Sequence of the second protein:
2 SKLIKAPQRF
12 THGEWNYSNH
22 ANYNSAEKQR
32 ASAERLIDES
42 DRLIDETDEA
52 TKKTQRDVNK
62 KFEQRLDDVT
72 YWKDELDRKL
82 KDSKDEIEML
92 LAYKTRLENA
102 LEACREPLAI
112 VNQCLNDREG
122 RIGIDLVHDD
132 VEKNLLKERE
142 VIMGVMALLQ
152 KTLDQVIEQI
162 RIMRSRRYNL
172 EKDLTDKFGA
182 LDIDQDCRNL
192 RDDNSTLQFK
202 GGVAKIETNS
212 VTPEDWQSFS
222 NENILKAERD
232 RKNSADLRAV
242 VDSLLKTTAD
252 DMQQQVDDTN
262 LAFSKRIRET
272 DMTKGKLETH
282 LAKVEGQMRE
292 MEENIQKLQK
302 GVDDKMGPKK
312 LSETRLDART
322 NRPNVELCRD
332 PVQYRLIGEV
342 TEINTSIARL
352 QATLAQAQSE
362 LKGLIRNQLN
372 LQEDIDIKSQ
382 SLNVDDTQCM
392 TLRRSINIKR

Sequence of the first protein:
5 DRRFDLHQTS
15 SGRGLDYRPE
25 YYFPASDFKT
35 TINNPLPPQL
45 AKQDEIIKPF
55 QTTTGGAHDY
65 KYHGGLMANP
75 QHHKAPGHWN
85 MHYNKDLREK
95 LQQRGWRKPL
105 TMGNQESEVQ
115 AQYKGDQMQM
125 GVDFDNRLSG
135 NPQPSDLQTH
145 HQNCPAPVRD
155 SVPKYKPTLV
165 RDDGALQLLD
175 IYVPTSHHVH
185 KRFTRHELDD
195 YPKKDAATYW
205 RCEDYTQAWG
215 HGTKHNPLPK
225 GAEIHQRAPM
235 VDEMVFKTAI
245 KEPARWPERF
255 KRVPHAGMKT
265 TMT

These two protein chains interact to form a complex.

Residue-level contacts at the interface:
Residue P332 in the second protein interacts with residue Y159 in the first protein (closest heavy-atom distance 3.5 Å).
Residue I338 in the second protein contacts residue V156 in the first protein (closest heavy-atom distance 3.8 Å).
Residue T342 in the second protein is in contact with residue V156 in the first protein (closest heavy-atom distance 4.2 Å).
Residue Y335 in the second protein interacts with residue K160 in the first protein (closest heavy-atom distance 4.6 Å).
Residue R330 in the second protein contacts residue Y159 in the first protein (closest heavy-atom distance 4.0 Å).
Residue D331 in the second protein contacts residue Y159 in the first protein (closest heavy-atom distance 4.4 Å).
Residue G339 in the second protein interacts with residue V156 in the first protein (closest heavy-atom distance 3.7 Å).
Residue Y335 in the second protein interacts with residue P157 in the first protein (closest heavy-atom distance 4.3 Å).
Residue Y335 in the second protein is in contact with residue Y159 in the first protein (closest heavy-atom distance 3.5 Å).
Residue Y335 in the second protein is in contact with residue K158 in the first protein (closest heavy-atom distance 3.2 Å).
Residue I338 in the second protein is in contact with residue P157 in the first protein (closest heavy-atom distance 4.4 Å).